Interface contacts:
Residue F195 in the first protein interacts with residue T343 in the second protein (closest heavy-atom distance 3.4 Å).
Residue T343 in the first protein interacts with residue S190 in the second protein (closest heavy-atom distance 3.2 Å).
Residue K342 in the first protein interacts with residue S188 in the second protein (closest heavy-atom distance 2.9 Å).
Residue D321 in the first protein is in contact with residue T154 in the second protein (closest heavy-atom distance 3.5 Å).
Residue S188 in the first protein interacts with residue K342 in the second protein (closest heavy-atom distance 2.9 Å).
Residue S327 in the first protein interacts with residue Y199 in the second protein (closest heavy-atom distance 3.6 Å).
Residue K342 in the first protein interacts with residue E189 in the second protein (closest heavy-atom distance 2.8 Å).
Residue E350 in the first protein contacts residue K198 in the second protein (closest heavy-atom distance 2.5 Å).
Residue T154 in the first protein interacts with residue P36 in the second protein (closest heavy-atom distance 3.5 Å).
Residue R326 in the first protein interacts with residue E189 in the second protein (closest heavy-atom distance 2.7 Å).
Residue D152 in the first protein contacts residue K324 in the second protein (closest heavy-atom distance 3.2 Å).
Residue V109 in the first protein is in contact with residue K324 in the second protein (closest heavy-atom distance 3.7 Å).
Residue K324 in the first protein is in contact with residue D152 in the second protein (closest heavy-atom distance 3.2 Å).
Residue Y199 in the first protein is in contact with residue L346 in the second protein (closest heavy-atom distance 4.0 Å).
Residue F195 in the first protein interacts with residue T347 in the second protein (closest heavy-atom distance 3.2 Å).
Residue K198 in the first protein interacts with residue E350 in the second protein (closest heavy-atom distance 2.5 Å).
Residue Q328 in the first protein contacts residue T201 in the second protein (closest heavy-atom distance 3.5 Å).
Residue L346 in the first protein is in contact with residue F195 in the second protein (closest heavy-atom distance 3.6 Å).
Residue E37 in the first protein contacts residue T154 in the second protein (closest heavy-atom distance 3.2 Å).
Residue S327 in the first protein is in contact with residue T201 in the second protein (closest heavy-atom distance 3.8 Å).
Residue T343 in the first protein is in contact with residue S192 in the second protein (closest heavy-atom distance 3.2 Å).
Residue Q328 in the first protein interacts with residue R200 in the second protein (closest heavy-atom distance 3.2 Å).
Residue T154 in the first protein contacts residue E37 in the second protein (closest heavy-atom distance 3.2 Å).
Residue T343 in the first protein is in contact with residue L191 in the second protein (closest heavy-atom distance 4.1 Å).
Residue L191 in the first protein is in contact with residue T343 in the second protein (closest heavy-atom distance 4.1 Å).
Residue Y199 in the first protein contacts residue S327 in the second protein (closest heavy-atom distance 3.6 Å).
Residue S330 in the first protein contacts residue E189 in the second protein (closest heavy-atom distance 3.5 Å).
Residue Y199 in the first protein contacts residue K324 in the second protein (closest heavy-atom distance 3.7 Å).
Residue T201 in the first protein interacts with residue S327 in the second protein (closest heavy-atom distance 3.8 Å).
Residue F195 in the first protein interacts with residue L346 in the second protein (closest heavy-atom distance 3.6 Å).
Residue S188 in the first protein interacts with residue S341 in the second protein (closest heavy-atom distance 3.4 Å).
Residue E350 in the first protein interacts with residue Y194 in the second protein (closest heavy-atom distance 2.6 Å).
Residue G323 in the first protein is in contact with residue Y199 in the second protein (closest heavy-atom distance 3.6 Å).
Residue T154 in the first protein interacts with residue D321 in the second protein (closest heavy-atom distance 3.5 Å).
Residue V109 in the first protein is in contact with residue Q328 in the second protein (closest heavy-atom distance 3.6 Å).
Residue Q329 in the first protein contacts residue E189 in the second protein (closest heavy-atom distance 3.3 Å).
Residue Q328 in the first protein is in contact with residue V109 in the second protein (closest heavy-atom distance 3.6 Å).
Residue S190 in the first protein contacts residue T343 in the second protein (closest heavy-atom distance 3.2 Å).
Residue S192 in the first protein contacts residue T343 in the second protein (closest heavy-atom distance 3.2 Å).
Residue T347 in the first protein interacts with residue F195 in the second protein (closest heavy-atom distance 3.2 Å).
Residue E189 in the first protein interacts with residue Q329 in the second protein (closest heavy-atom distance 3.3 Å).
Residue S341 in the first protein contacts residue S188 in the second protein (closest heavy-atom distance 3.4 Å).
Residue L346 in the first protein interacts with residue Y199 in the second protein (closest heavy-atom distance 4.0 Å).
Residue K324 in the first protein is in contact with residue V109 in the second protein (closest heavy-atom distance 3.7 Å).
Residue R200 in the first protein contacts residue Q328 in the second protein (closest heavy-atom distance 3.2 Å).
Residue T154 in the first protein interacts with residue P35 in the second protein (closest heavy-atom distance 3.8 Å).
Residue T201 in the first protein contacts residue Q328 in the second protein (closest heavy-atom distance 3.5 Å).
Residue E189 in the first protein contacts residue S330 in the second protein (closest heavy-atom distance 3.5 Å).
Residue T343 in the first protein interacts with residue F195 in the second protein (closest heavy-atom distance 3.4 Å).
Residue L346 in the first protein contacts residue L191 in the second protein (closest heavy-atom distance 3.7 Å).
Residue E189 in the first protein contacts residue R326 in the second protein (closest heavy-atom distance 2.7 Å).
Residue P36 in the first protein contacts residue T154 in the second protein (closest heavy-atom distance 3.5 Å).
Residue E189 in the first protein interacts with residue K342 in the second protein (closest heavy-atom distance 2.8 Å).
Residue K324 in the first protein interacts with residue Y199 in the second protein (closest heavy-atom distance 3.7 Å).
Residue Y199 in the first protein interacts with residue G323 in the second protein (closest heavy-atom distance 3.6 Å).
Residue P35 in the first protein is in contact with residue T154 in the second protein (closest heavy-atom distance 3.8 Å).
Residue L191 in the first protein contacts residue L346 in the second protein (closest heavy-atom distance 3.7 Å).
Residue Q328 in the first protein is in contact with residue Y107 in the second protein (closest heavy-atom distance 4.0 Å).
Residue Y107 in the first protein contacts residue Q328 in the second protein (closest heavy-atom distance 4.0 Å).
Residue Y194 in the first protein interacts with residue E350 in the second protein (closest heavy-atom distance 2.6 Å).

This data describes a binding interaction between two proteins.

Sequence of the second protein:
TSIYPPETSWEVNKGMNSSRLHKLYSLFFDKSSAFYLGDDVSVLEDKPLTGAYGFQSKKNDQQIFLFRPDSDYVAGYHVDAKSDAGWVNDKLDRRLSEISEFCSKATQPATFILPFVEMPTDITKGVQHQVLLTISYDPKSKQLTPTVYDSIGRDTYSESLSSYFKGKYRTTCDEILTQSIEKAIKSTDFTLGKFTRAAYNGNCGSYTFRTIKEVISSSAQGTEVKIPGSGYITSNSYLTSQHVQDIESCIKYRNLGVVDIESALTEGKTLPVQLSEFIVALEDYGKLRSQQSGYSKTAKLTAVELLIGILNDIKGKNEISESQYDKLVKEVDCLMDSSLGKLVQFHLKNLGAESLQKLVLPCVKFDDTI

Sequence of the first protein:
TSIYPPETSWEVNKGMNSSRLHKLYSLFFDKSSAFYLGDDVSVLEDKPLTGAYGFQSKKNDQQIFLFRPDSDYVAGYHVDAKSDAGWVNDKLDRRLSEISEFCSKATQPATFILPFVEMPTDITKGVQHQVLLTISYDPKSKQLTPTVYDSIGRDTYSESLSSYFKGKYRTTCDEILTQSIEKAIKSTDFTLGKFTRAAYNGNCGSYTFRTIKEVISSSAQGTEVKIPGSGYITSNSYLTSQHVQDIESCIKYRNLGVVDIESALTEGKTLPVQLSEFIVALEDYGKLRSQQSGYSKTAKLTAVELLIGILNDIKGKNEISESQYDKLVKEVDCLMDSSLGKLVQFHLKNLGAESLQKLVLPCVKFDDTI